These two protein chains interact to form a complex.

Residue-level contacts at the interface:
Residue H266 in chain A contacts residue W10 in chain B (closest heavy-atom distance 2.8 Å).
Residue V105 in chain A is in contact with residue M5 in chain B (closest heavy-atom distance 4.4 Å).
Residue E102 in chain A is in contact with residue M5 in chain B (closest heavy-atom distance 3.4 Å).
Residue E102 in chain A interacts with residue E6 in chain B (closest heavy-atom distance 2.7 Å).
Residue F263 in chain A is in contact with residue F8 in chain B (closest heavy-atom distance 4.0 Å).
Residue Y270 in chain A interacts with residue K12 in chain B (closest heavy-atom distance 3.4 Å).
Residue H266 in chain A is in contact with residue G11 in chain B (closest heavy-atom distance 4.0 Å).
Residue F286 in chain A contacts residue H7 in chain B (closest heavy-atom distance 3.3 Å).
Residue M283 in chain A contacts residue P13 in chain B (closest heavy-atom distance 3.8 Å).
Residue Q45 in chain A contacts residue G11 in chain B (closest heavy-atom distance 3.7 Å).
Residue P274 in chain A contacts residue V14 in chain B (closest heavy-atom distance 4.8 Å).
Residue C132 in chain A interacts with residue F8 in chain B (closest heavy-atom distance 3.6 Å).
Residue I187 in chain A is in contact with residue R9 in chain B (closest heavy-atom distance 3.2 Å).
Residue I127 in chain A is in contact with residue M5 in chain B (closest heavy-atom distance 4.7 Å).
Residue D124 in chain A contacts residue Y3 in chain B (closest heavy-atom distance 2.3 Å).
Residue T103 in chain A contacts residue H7 in chain B (closest heavy-atom distance 3.1 Å).
Residue S190 in chain A interacts with residue R9 in chain B (closest heavy-atom distance 2.8 Å).
Residue L290 in chain A is in contact with residue F8 in chain B (closest heavy-atom distance 4.4 Å).
Residue F286 in chain A contacts residue G11 in chain B (closest heavy-atom distance 3.7 Å).
Residue I106 in chain A contacts residue H7 in chain B (closest heavy-atom distance 4.1 Å).
Residue E102 in chain A interacts with residue H7 in chain B (closest heavy-atom distance 4.3 Å).
Residue L199 in chain A interacts with residue W10 in chain B (closest heavy-atom distance 3.8 Å).
Residue T120 in chain A contacts residue Y3 in chain B (closest heavy-atom distance 4.3 Å).
Residue D128 in chain A contacts residue F8 in chain B (closest heavy-atom distance 3.0 Å).
Residue I196 in chain A is in contact with residue W10 in chain B (closest heavy-atom distance 3.7 Å).
Residue I106 in chain A is in contact with residue M5 in chain B (closest heavy-atom distance 3.2 Å).
Residue T120 in chain A is in contact with residue M5 in chain B (closest heavy-atom distance 4.0 Å).
Residue F286 in chain A interacts with residue F8 in chain B (closest heavy-atom distance 4.3 Å).
Residue I131 in chain A is in contact with residue F8 in chain B (closest heavy-atom distance 3.7 Å).
Residue M283 in chain A is in contact with residue G11 in chain B (closest heavy-atom distance 4.2 Å).
Residue F263 in chain A is in contact with residue W10 in chain B (closest heavy-atom distance 4.5 Å).
Residue I123 in chain A contacts residue M5 in chain B (closest heavy-atom distance 4.3 Å).
Residue S190 in chain A is in contact with residue W10 in chain B (closest heavy-atom distance 3.6 Å).
Residue I187 in chain A interacts with residue W10 in chain B (closest heavy-atom distance 4.5 Å).
Residue Y270 in chain A contacts residue W10 in chain B (closest heavy-atom distance 3.6 Å).
Residue D128 in chain A contacts residue E6 in chain B (closest heavy-atom distance 4.5 Å).
Residue Y270 in chain A is in contact with residue P13 in chain B (closest heavy-atom distance 3.5 Å).
Residue D124 in chain A is in contact with residue F8 in chain B (closest heavy-atom distance 4.7 Å).
Residue Q45 in chain A is in contact with residue K12 in chain B (closest heavy-atom distance 4.2 Å).
Residue V121 in chain A is in contact with residue Y3 in chain B (closest heavy-atom distance 3.9 Å).
Residue E102 in chain A is in contact with residue F8 in chain B (closest heavy-atom distance 3.9 Å).
Residue F286 in chain A is in contact with residue W10 in chain B (closest heavy-atom distance 4.3 Å).
Residue F186 in chain A is in contact with residue W10 in chain B (closest heavy-atom distance 4.2 Å).
Residue N125 in chain A interacts with residue R9 in chain B (closest heavy-atom distance 4.2 Å).
Residue L290 in chain A interacts with residue H7 in chain B (closest heavy-atom distance 3.6 Å).
Residue L267 in chain A contacts residue W10 in chain B (closest heavy-atom distance 3.9 Å).
Residue I187 in chain A interacts with residue F8 in chain B (closest heavy-atom distance 3.7 Å).
Residue N287 in chain A interacts with residue H7 in chain B (closest heavy-atom distance 3.3 Å).
Residue P274 in chain A contacts residue P13 in chain B (closest heavy-atom distance 3.9 Å).
Residue F286 in chain A is in contact with residue R9 in chain B (closest heavy-atom distance 2.9 Å).
Residue L135 in chain A contacts residue F8 in chain B (closest heavy-atom distance 3.6 Å).
Residue I106 in chain A contacts residue E6 in chain B (closest heavy-atom distance 3.7 Å).
Residue D124 in chain A contacts residue R9 in chain B (closest heavy-atom distance 3.7 Å).
Residue Y270 in chain A contacts residue V14 in chain B (closest heavy-atom distance 3.6 Å).
Residue V195 in chain A is in contact with residue W10 in chain B (closest heavy-atom distance 4.2 Å).
Residue D128 in chain A contacts residue R9 in chain B (closest heavy-atom distance 2.3 Å).
Residue F53 in chain A contacts residue H7 in chain B (closest heavy-atom distance 3.9 Å).
Residue D124 in chain A interacts with residue E6 in chain B (closest heavy-atom distance 3.9 Å).
Residue Q275 in chain A interacts with residue V14 in chain B (closest heavy-atom distance 3.2 Å).
Residue D124 in chain A interacts with residue M5 in chain B (closest heavy-atom distance 3.6 Å).

Sequence of chain A:
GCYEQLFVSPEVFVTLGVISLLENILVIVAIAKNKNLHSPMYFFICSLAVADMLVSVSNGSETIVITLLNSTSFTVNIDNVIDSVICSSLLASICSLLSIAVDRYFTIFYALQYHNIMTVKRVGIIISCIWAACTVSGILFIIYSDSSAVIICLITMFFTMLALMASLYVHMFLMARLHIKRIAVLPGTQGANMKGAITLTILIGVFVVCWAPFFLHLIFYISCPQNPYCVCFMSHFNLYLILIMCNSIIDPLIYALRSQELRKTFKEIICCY

Sequence of chain B:
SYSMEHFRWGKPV